The following describes two proteins that form a bound complex.

Sequence of the second protein:
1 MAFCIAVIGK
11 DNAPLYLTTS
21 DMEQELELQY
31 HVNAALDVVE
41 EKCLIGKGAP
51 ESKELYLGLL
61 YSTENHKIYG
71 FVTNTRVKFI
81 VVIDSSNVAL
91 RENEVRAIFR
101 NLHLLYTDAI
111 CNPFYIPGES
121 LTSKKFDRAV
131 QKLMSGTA

Contacts between the two chains:
Residue I487 in the first protein is in contact with residue H31 in the second protein (closest heavy-atom distance 0.5 Å).
Residue K450 in the first protein contacts residue V32 in the second protein (closest heavy-atom distance 4.3 Å).
Residue Q481 in the first protein contacts residue D11 in the second protein (closest heavy-atom distance 4.5 Å).
Residue R446 in the first protein contacts residue V38 in the second protein (closest heavy-atom distance 3.0 Å).
Residue W484 in the first protein contacts residue A35 in the second protein (closest heavy-atom distance 1.7 Å).
Residue W484 in the first protein interacts with residue V38 in the second protein (closest heavy-atom distance 3.8 Å).
Residue K483 in the first protein contacts residue D11 in the second protein (closest heavy-atom distance 4.7 Å).
Residue E482 in the first protein is in contact with residue E41 in the second protein (closest heavy-atom distance 3.1 Å).
Residue T485 in the first protein interacts with residue Y16 in the second protein (closest heavy-atom distance 4.6 Å).
Residue W484 in the first protein is in contact with residue N33 in the second protein (closest heavy-atom distance 2.8 Å).
Residue K443 in the first protein interacts with residue C43 in the second protein (closest heavy-atom distance 3.7 Å).
Residue T486 in the first protein is in contact with residue Y30 in the second protein (closest heavy-atom distance 4.7 Å).
Residue F447 in the first protein is in contact with residue Y61 in the second protein (closest heavy-atom distance 3.1 Å).
Residue R446 in the first protein contacts residue V39 in the second protein (closest heavy-atom distance 3.6 Å).
Residue W484 in the first protein contacts residue Y16 in the second protein (closest heavy-atom distance 2.5 Å).
Residue T486 in the first protein interacts with residue H31 in the second protein (closest heavy-atom distance 1.3 Å).
Residue L445 in the first protein interacts with residue C43 in the second protein (closest heavy-atom distance 4.4 Å).
Residue W484 in the first protein interacts with residue V32 in the second protein (closest heavy-atom distance 4.1 Å).
Residue L445 in the first protein contacts residue K42 in the second protein (closest heavy-atom distance 3.1 Å).
Residue E482 in the first protein is in contact with residue D11 in the second protein (closest heavy-atom distance 3.8 Å).
Residue R446 in the first protein contacts residue V32 in the second protein (closest heavy-atom distance 4.7 Å).
Residue K449 in the first protein contacts residue K42 in the second protein (closest heavy-atom distance 3.6 Å).
Residue I487 in the first protein interacts with residue V32 in the second protein (closest heavy-atom distance 3.8 Å).
Residue I487 in the first protein is in contact with residue A34 in the second protein (closest heavy-atom distance 4.7 Å).
Residue E482 in the first protein interacts with residue N12 in the second protein (closest heavy-atom distance 4.1 Å).
Residue H347 in the first protein contacts residue L44 in the second protein (closest heavy-atom distance 4.2 Å).
Residue K443 in the first protein contacts residue K42 in the second protein (closest heavy-atom distance 2.9 Å).
Residue C444 in the first protein interacts with residue K42 in the second protein (closest heavy-atom distance 3.5 Å).
Residue Y479 in the first protein contacts residue H31 in the second protein (closest heavy-atom distance 5.0 Å).
Residue D490 in the first protein contacts residue H31 in the second protein (closest heavy-atom distance 3.0 Å).
Residue T485 in the first protein interacts with residue N12 in the second protein (closest heavy-atom distance 4.5 Å).
Residue T485 in the first protein is in contact with residue H31 in the second protein (closest heavy-atom distance 3.1 Å).
Residue T486 in the first protein is in contact with residue Y16 in the second protein (closest heavy-atom distance 2.0 Å).
Residue F447 in the first protein contacts residue V39 in the second protein (closest heavy-atom distance 3.2 Å).
Residue T489 in the first protein interacts with residue H31 in the second protein (closest heavy-atom distance 4.8 Å).
Residue W484 in the first protein interacts with residue N12 in the second protein (closest heavy-atom distance 3.9 Å).
Residue W484 in the first protein contacts residue Y30 in the second protein (closest heavy-atom distance 3.2 Å).
Residue K483 in the first protein interacts with residue N12 in the second protein (closest heavy-atom distance 2.5 Å).
Residue C444 in the first protein contacts residue V39 in the second protein (closest heavy-atom distance 3.7 Å).
Residue F488 in the first protein is in contact with residue H31 in the second protein (closest heavy-atom distance 2.4 Å).
Residue F439 in the first protein contacts residue C43 in the second protein (closest heavy-atom distance 4.9 Å).
Residue W484 in the first protein is in contact with residue H31 in the second protein (closest heavy-atom distance 2.6 Å).
Residue R446 in the first protein interacts with residue K42 in the second protein (closest heavy-atom distance 3.5 Å).
Residue W484 in the first protein contacts residue D37 in the second protein (closest heavy-atom distance 4.5 Å).
Residue E482 in the first protein interacts with residue V38 in the second protein (closest heavy-atom distance 3.1 Å).
Residue I487 in the first protein is in contact with residue A35 in the second protein (closest heavy-atom distance 4.5 Å).
Residue R446 in the first protein contacts residue A35 in the second protein (closest heavy-atom distance 3.2 Å).
Residue C444 in the first protein contacts residue C43 in the second protein (closest heavy-atom distance 3.4 Å).
Residue W484 in the first protein interacts with residue A34 in the second protein (closest heavy-atom distance 0.9 Å).
Residue K449 in the first protein contacts residue V38 in the second protein (closest heavy-atom distance 4.9 Å).
Residue E482 in the first protein interacts with residue K42 in the second protein (closest heavy-atom distance 3.5 Å).
Residue W484 in the first protein contacts residue L36 in the second protein (closest heavy-atom distance 4.2 Å).
Residue Y442 in the first protein is in contact with residue C43 in the second protein (closest heavy-atom distance 4.5 Å).

Sequence of the first protein:
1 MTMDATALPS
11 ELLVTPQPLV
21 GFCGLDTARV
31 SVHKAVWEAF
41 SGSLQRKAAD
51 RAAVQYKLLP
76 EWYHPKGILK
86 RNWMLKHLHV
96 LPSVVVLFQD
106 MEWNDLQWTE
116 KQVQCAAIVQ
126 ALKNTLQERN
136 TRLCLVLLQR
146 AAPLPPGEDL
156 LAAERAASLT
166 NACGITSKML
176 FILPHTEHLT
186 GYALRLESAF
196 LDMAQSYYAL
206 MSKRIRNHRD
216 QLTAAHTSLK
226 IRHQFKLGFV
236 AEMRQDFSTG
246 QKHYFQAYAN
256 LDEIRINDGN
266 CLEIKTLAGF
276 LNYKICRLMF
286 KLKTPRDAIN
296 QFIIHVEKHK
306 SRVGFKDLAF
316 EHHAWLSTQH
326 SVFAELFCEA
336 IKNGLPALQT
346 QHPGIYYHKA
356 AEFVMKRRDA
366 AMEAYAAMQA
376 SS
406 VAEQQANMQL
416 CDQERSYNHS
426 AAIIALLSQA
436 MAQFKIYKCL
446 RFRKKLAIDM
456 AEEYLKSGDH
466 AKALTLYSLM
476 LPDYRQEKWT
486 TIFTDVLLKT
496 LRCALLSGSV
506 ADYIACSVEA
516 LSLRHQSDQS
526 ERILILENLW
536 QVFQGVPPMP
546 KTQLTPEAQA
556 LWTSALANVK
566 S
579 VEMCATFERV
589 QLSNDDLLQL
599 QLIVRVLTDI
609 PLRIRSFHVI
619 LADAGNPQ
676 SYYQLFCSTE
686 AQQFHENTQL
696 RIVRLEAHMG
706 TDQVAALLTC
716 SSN